Sequence of the second protein:
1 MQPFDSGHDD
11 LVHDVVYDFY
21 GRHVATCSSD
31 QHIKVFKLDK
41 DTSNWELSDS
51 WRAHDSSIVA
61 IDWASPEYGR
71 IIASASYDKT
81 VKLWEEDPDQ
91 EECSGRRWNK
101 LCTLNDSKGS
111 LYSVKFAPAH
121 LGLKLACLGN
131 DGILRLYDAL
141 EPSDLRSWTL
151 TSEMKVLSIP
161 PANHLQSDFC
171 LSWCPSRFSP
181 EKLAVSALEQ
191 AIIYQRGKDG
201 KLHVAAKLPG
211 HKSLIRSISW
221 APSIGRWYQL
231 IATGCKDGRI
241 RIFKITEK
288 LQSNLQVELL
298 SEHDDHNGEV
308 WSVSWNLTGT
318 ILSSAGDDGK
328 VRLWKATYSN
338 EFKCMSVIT

Residue-level contacts at the interface:
Residue T288 in the first protein interacts with residue H164 in the second protein (closest heavy-atom distance 3.2 Å).
Residue A405 in the first protein contacts residue S311 in the second protein (closest heavy-atom distance 2.6 Å).
Residue E845 in the first protein is in contact with residue Y20 in the second protein (closest heavy-atom distance 3.3 Å).
Residue L407 in the first protein is in contact with residue I318 in the second protein (closest heavy-atom distance 3.3 Å).
Residue L407 in the first protein interacts with residue W312 in the second protein (closest heavy-atom distance 3.3 Å).
Residue T421 in the first protein interacts with residue S6 in the second protein (closest heavy-atom distance 2.9 Å).
Residue S508 in the first protein is in contact with residue N313 in the second protein (closest heavy-atom distance 3.3 Å).
Residue W833 in the first protein is in contact with residue G225 in the second protein (closest heavy-atom distance 3.4 Å).
Residue Q801 in the first protein is in contact with residue G225 in the second protein (closest heavy-atom distance 3.0 Å).
Residue E425 in the first protein contacts residue M1 in the second protein (closest heavy-atom distance 3.3 Å).
Residue K404 in the first protein is in contact with residue D14 in the second protein (closest heavy-atom distance 2.9 Å).
Residue V401 in the first protein interacts with residue G323 in the second protein (closest heavy-atom distance 3.4 Å).
Residue S808 in the first protein interacts with residue R226 in the second protein (closest heavy-atom distance 2.5 Å).
Residue Y334 in the first protein interacts with residue Y77 in the second protein (closest heavy-atom distance 3.3 Å).
Residue N409 in the first protein is in contact with residue Y20 in the second protein (closest heavy-atom distance 3.2 Å).
Residue E845 in the first protein interacts with residue R22 in the second protein (closest heavy-atom distance 3.1 Å).
Residue N411 in the first protein contacts residue N313 in the second protein (closest heavy-atom distance 2.4 Å).
Residue F355 in the first protein contacts residue N163 in the second protein (closest heavy-atom distance 3.3 Å).
Residue V810 in the first protein contacts residue I224 in the second protein (closest heavy-atom distance 3.2 Å).
Residue D506 in the first protein contacts residue K332 in the second protein (closest heavy-atom distance 3.2 Å).
Residue E425 in the first protein interacts with residue Q2 in the second protein (closest heavy-atom distance 3.4 Å).
Residue E422 in the first protein is in contact with residue D5 in the second protein (closest heavy-atom distance 3.4 Å).
Residue W497 in the first protein contacts residue S343 in the second protein (closest heavy-atom distance 3.2 Å).
Residue I423 in the first protein interacts with residue F4 in the second protein (closest heavy-atom distance 2.8 Å).
Residue T421 in the first protein is in contact with residue D5 in the second protein (closest heavy-atom distance 3.4 Å).
Residue S508 in the first protein contacts residue T315 in the second protein (closest heavy-atom distance 3.1 Å).
Residue K842 in the first protein interacts with residue Y20 in the second protein (closest heavy-atom distance 3.3 Å).
Residue P499 in the first protein is in contact with residue S343 in the second protein (closest heavy-atom distance 3.2 Å).
Residue Q835 in the first protein interacts with residue R177 in the second protein (closest heavy-atom distance 2.4 Å).
Residue D424 in the first protein is in contact with residue P3 in the second protein (closest heavy-atom distance 3.4 Å).
Residue F418 in the first protein is in contact with residue L11 in the second protein (closest heavy-atom distance 3.3 Å).
Residue E425 in the first protein is in contact with residue Y17 in the second protein (closest heavy-atom distance 3.1 Å).
Residue S416 in the first protein interacts with residue V15 in the second protein (closest heavy-atom distance 3.4 Å).
Residue F355 in the first protein contacts residue Y112 in the second protein (closest heavy-atom distance 3.2 Å).
Residue S357 in the first protein is in contact with residue Y77 in the second protein (closest heavy-atom distance 3.3 Å).
Residue V359 in the first protein is in contact with residue Q166 in the second protein (closest heavy-atom distance 2.7 Å).
Residue D506 in the first protein is in contact with residue N313 in the second protein (closest heavy-atom distance 3.0 Å).
Residue S843 in the first protein contacts residue Y20 in the second protein (closest heavy-atom distance 3.3 Å).
Residue L354 in the first protein interacts with residue N163 in the second protein (closest heavy-atom distance 2.9 Å).
Residue N408 in the first protein interacts with residue N313 in the second protein (closest heavy-atom distance 3.1 Å).
Residue K404 in the first protein interacts with residue S309 in the second protein (closest heavy-atom distance 3.3 Å).
Residue N805 in the first protein interacts with residue W227 in the second protein (closest heavy-atom distance 3.2 Å).
Residue R427 in the first protein contacts residue S43 in the second protein (closest heavy-atom distance 2.4 Å).
Residue N408 in the first protein contacts residue Y17 in the second protein (closest heavy-atom distance 3.3 Å).
Residue D506 in the first protein contacts residue T317 in the second protein (closest heavy-atom distance 2.7 Å).
Residue A405 in the first protein interacts with residue S309 in the second protein (closest heavy-atom distance 2.9 Å).
Residue S403 in the first protein contacts residue S309 in the second protein (closest heavy-atom distance 3.3 Å).
Residue N805 in the first protein is in contact with residue R226 in the second protein (closest heavy-atom distance 3.4 Å).
Residue T421 in the first protein interacts with residue H8 in the second protein (closest heavy-atom distance 3.3 Å).
Residue R330 in the first protein is in contact with residue L11 in the second protein (closest heavy-atom distance 3.4 Å).
Residue A405 in the first protein contacts residue S320 in the second protein (closest heavy-atom distance 2.6 Å).
Residue S843 in the first protein interacts with residue F19 in the second protein (closest heavy-atom distance 3.0 Å).
Residue I406 in the first protein interacts with residue V15 in the second protein (closest heavy-atom distance 3.3 Å).
Residue V356 in the first protein interacts with residue H164 in the second protein (closest heavy-atom distance 3.3 Å).
Residue Q828 in the first protein interacts with residue F178 in the second protein (closest heavy-atom distance 2.9 Å).
Residue E832 in the first protein is in contact with residue S223 in the second protein (closest heavy-atom distance 2.8 Å).
Residue S358 in the first protein is in contact with residue Q166 in the second protein (closest heavy-atom distance 3.3 Å).
Residue V401 in the first protein is in contact with residue D324 in the second protein (closest heavy-atom distance 3.4 Å).
Residue Y333 in the first protein interacts with residue S56 in the second protein (closest heavy-atom distance 2.7 Å).
Residue L407 in the first protein contacts residue Y17 in the second protein (closest heavy-atom distance 3.4 Å).

This data describes a binding interaction between two proteins.

Sequence of the first protein:
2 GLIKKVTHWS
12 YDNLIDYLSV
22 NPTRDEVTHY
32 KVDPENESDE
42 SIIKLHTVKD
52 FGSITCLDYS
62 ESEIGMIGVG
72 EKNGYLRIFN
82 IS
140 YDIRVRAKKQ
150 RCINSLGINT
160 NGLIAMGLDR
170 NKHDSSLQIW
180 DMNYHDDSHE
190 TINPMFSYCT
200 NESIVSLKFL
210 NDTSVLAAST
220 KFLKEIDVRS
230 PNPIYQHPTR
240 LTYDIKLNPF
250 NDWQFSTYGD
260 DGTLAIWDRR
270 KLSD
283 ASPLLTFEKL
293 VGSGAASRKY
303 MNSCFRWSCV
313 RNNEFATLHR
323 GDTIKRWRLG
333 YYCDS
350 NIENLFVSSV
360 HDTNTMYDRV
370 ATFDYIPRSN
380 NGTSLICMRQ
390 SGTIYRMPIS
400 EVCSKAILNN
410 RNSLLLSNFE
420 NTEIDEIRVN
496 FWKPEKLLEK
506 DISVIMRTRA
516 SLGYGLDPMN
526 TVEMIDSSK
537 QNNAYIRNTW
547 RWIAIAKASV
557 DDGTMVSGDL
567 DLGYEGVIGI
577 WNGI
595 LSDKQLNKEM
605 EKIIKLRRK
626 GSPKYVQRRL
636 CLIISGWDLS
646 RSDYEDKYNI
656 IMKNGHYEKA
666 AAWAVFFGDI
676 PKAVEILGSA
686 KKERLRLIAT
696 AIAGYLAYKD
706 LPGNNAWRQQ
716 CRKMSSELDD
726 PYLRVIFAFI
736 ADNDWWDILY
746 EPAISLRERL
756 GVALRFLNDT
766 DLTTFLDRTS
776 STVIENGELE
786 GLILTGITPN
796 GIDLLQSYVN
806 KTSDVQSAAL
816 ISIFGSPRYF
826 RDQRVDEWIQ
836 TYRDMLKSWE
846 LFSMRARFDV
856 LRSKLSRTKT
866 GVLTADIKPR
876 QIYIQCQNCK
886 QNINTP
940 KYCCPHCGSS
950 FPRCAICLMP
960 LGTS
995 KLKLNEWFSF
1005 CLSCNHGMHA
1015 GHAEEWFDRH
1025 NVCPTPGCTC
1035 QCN